Sequence of the second protein:
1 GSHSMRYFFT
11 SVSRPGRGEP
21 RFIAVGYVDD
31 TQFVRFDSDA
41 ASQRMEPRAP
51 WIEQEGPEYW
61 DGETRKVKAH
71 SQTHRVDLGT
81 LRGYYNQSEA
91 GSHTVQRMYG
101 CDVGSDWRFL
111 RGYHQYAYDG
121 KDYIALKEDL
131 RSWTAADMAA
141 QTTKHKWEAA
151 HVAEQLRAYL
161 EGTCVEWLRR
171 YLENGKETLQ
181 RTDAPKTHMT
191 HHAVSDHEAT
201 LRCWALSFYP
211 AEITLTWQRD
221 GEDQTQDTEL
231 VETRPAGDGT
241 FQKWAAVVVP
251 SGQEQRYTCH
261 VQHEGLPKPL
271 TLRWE

Interface contacts:
Residue Y99 in the second protein contacts residue L3 in the first protein (closest heavy-atom distance 2.9 Å).
Residue F9 in the second protein contacts residue H6 in the first protein (closest heavy-atom distance 4.9 Å).
Residue F9 in the second protein is in contact with residue L2 in the first protein (closest heavy-atom distance 3.4 Å).
Residue D77 in the second protein contacts residue I7 in the first protein (closest heavy-atom distance 4.9 Å).
Residue Y59 in the second protein interacts with residue I1 in the first protein (closest heavy-atom distance 4.2 Å).
Residue H114 in the second protein is in contact with residue H6 in the first protein (closest heavy-atom distance 4.1 Å).
Residue H70 in the second protein interacts with residue K5 in the first protein (closest heavy-atom distance 4.6 Å).
Residue L156 in the second protein interacts with residue L3 in the first protein (closest heavy-atom distance 3.9 Å).
Residue H70 in the second protein interacts with residue L2 in the first protein (closest heavy-atom distance 4.2 Å).
Residue V152 in the second protein is in contact with residue I7 in the first protein (closest heavy-atom distance 3.4 Å).
Residue W167 in the second protein contacts residue I1 in the first protein (closest heavy-atom distance 3.3 Å).
Residue Y84 in the second protein contacts residue A9 in the first protein (closest heavy-atom distance 3.3 Å).
Residue K146 in the second protein contacts residue A9 in the first protein (closest heavy-atom distance 2.9 Å).
Residue T143 in the second protein interacts with residue D8 in the first protein (closest heavy-atom distance 4.8 Å).
Residue H70 in the second protein is in contact with residue L3 in the first protein (closest heavy-atom distance 2.9 Å).
Residue R65 in the second protein is in contact with residue N4 in the first protein (closest heavy-atom distance 3.1 Å).
Residue T73 in the second protein interacts with residue D8 in the first protein (closest heavy-atom distance 4.0 Å).
Residue H70 in the second protein contacts residue H6 in the first protein (closest heavy-atom distance 3.2 Å).
Residue Q155 in the second protein contacts residue L3 in the first protein (closest heavy-atom distance 4.4 Å).
Residue T80 in the second protein contacts residue A9 in the first protein (closest heavy-atom distance 3.7 Å).
Residue Y159 in the second protein interacts with residue I1 in the first protein (closest heavy-atom distance 2.6 Å).
Residue K66 in the second protein is in contact with residue L2 in the first protein (closest heavy-atom distance 2.9 Å).
Residue T73 in the second protein is in contact with residue I7 in the first protein (closest heavy-atom distance 4.0 Å).
Residue A150 in the second protein contacts residue I7 in the first protein (closest heavy-atom distance 4.4 Å).
Residue E63 in the second protein interacts with residue L2 in the first protein (closest heavy-atom distance 2.9 Å).
Residue V67 in the second protein contacts residue L2 in the first protein (closest heavy-atom distance 3.8 Å).
Residue R97 in the second protein contacts residue I7 in the first protein (closest heavy-atom distance 4.6 Å).
Residue L81 in the second protein contacts residue A9 in the first protein (closest heavy-atom distance 4.8 Å).
Residue H70 in the second protein contacts residue N4 in the first protein (closest heavy-atom distance 3.9 Å).
Residue T73 in the second protein contacts residue H6 in the first protein (closest heavy-atom distance 3.5 Å).
Residue Y116 in the second protein is in contact with residue A9 in the first protein (closest heavy-atom distance 4.7 Å).
Residue D77 in the second protein is in contact with residue A9 in the first protein (closest heavy-atom distance 2.9 Å).
Residue V76 in the second protein is in contact with residue D8 in the first protein (closest heavy-atom distance 4.2 Å).
Residue T163 in the second protein contacts residue I1 in the first protein (closest heavy-atom distance 3.6 Å).
Residue Y99 in the second protein interacts with residue H6 in the first protein (closest heavy-atom distance 3.4 Å).
Residue D77 in the second protein contacts residue D8 in the first protein (closest heavy-atom distance 3.6 Å).
Residue Y7 in the second protein is in contact with residue L2 in the first protein (closest heavy-atom distance 3.4 Å).
Residue K66 in the second protein interacts with residue I1 in the first protein (closest heavy-atom distance 3.5 Å).
Residue K66 in the second protein contacts residue L3 in the first protein (closest heavy-atom distance 3.7 Å).
Residue F33 in the second protein is in contact with residue I1 in the first protein (closest heavy-atom distance 4.8 Å).
Residue T143 in the second protein interacts with residue A9 in the first protein (closest heavy-atom distance 2.8 Å).
Residue Y159 in the second protein interacts with residue L2 in the first protein (closest heavy-atom distance 4.0 Å).
Residue Y123 in the second protein contacts residue A9 in the first protein (closest heavy-atom distance 4.7 Å).
Residue K146 in the second protein interacts with residue I7 in the first protein (closest heavy-atom distance 4.9 Å).
Residue M5 in the second protein is in contact with residue I1 in the first protein (closest heavy-atom distance 3.6 Å).
Residue M45 in the second protein interacts with residue L2 in the first protein (closest heavy-atom distance 3.5 Å).
Residue R97 in the second protein interacts with residue H6 in the first protein (closest heavy-atom distance 3.4 Å).
Residue W147 in the second protein interacts with residue A9 in the first protein (closest heavy-atom distance 4.0 Å).
Residue Y99 in the second protein contacts residue L2 in the first protein (closest heavy-atom distance 3.5 Å).
Residue Y159 in the second protein contacts residue L3 in the first protein (closest heavy-atom distance 3.4 Å).
Residue K66 in the second protein is in contact with residue N4 in the first protein (closest heavy-atom distance 3.4 Å).
Residue E63 in the second protein interacts with residue I1 in the first protein (closest heavy-atom distance 3.2 Å).
Residue Y171 in the second protein interacts with residue I1 in the first protein (closest heavy-atom distance 2.7 Å).
Residue W147 in the second protein is in contact with residue I7 in the first protein (closest heavy-atom distance 3.8 Å).
Residue K146 in the second protein contacts residue D8 in the first protein (closest heavy-atom distance 3.8 Å).
Residue W147 in the second protein is in contact with residue D8 in the first protein (closest heavy-atom distance 2.5 Å).
Residue Y7 in the second protein is in contact with residue I1 in the first protein (closest heavy-atom distance 2.9 Å).

Sequence of the first protein:
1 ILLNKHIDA

The following describes two proteins that form a bound complex.